Sequence of chain A:
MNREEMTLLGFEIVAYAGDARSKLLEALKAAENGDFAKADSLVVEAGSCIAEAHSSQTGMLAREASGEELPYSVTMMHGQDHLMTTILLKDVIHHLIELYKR

Residue-level contacts at the interface:
Residue L96 in chain A interacts with residue L96 in chain B (closest heavy-atom distance 3.8 Å).
Residue M84 in chain A contacts residue H82 in chain B (closest heavy-atom distance 3.6 Å).
Residue E64 in chain A is in contact with residue T7 in chain B (closest heavy-atom distance 3.3 Å).
Residue M84 in chain A interacts with residue R21 in chain B (closest heavy-atom distance 4.5 Å).
Residue M77 in chain A contacts residue M77 in chain B (closest heavy-atom distance 3.8 Å).
Residue M60 in chain A interacts with residue V74 in chain B (closest heavy-atom distance 3.9 Å).
Residue P71 in chain A is in contact with residue Y72 in chain B (closest heavy-atom distance 3.9 Å).
Residue L88 in chain A contacts residue R21 in chain B (closest heavy-atom distance 3.2 Å).
Residue Q80 in chain A contacts residue M77 in chain B (closest heavy-atom distance 3.7 Å).
Residue A65 in chain A contacts residue F11 in chain B (closest heavy-atom distance 3.9 Å).
Residue L88 in chain A is in contact with residue T85 in chain B (closest heavy-atom distance 3.3 Å).
Residue E64 in chain A contacts residue V74 in chain B (closest heavy-atom distance 3.0 Å).
Residue E98 in chain A interacts with residue Y100 in chain B (closest heavy-atom distance 3.9 Å).
Residue E64 in chain A contacts residue M76 in chain B (closest heavy-atom distance 4.8 Å).
Residue E68 in chain A is in contact with residue R3 in chain B (closest heavy-atom distance 4.7 Å).
Residue E98 in chain A interacts with residue E32 in chain B (closest heavy-atom distance 4.3 Å).
Residue Y72 in chain A is in contact with residue Y72 in chain B (closest heavy-atom distance 3.5 Å).
Residue D91 in chain A interacts with residue R21 in chain B (closest heavy-atom distance 3.4 Å).
Residue E69 in chain A interacts with residue R3 in chain B (closest heavy-atom distance 4.6 Å).
Residue L88 in chain A is in contact with residue L88 in chain B (closest heavy-atom distance 4.2 Å).
Residue R102 in chain A is in contact with residue E32 in chain B (closest heavy-atom distance 2.9 Å).
Residue R102 in chain A is in contact with residue Y100 in chain B (closest heavy-atom distance 3.5 Å).
Residue L99 in chain A is in contact with residue Y100 in chain B (closest heavy-atom distance 3.5 Å).
Residue L61 in chain A contacts residue H78 in chain B (closest heavy-atom distance 3.6 Å).
Residue H95 in chain A is in contact with residue K29 in chain B (closest heavy-atom distance 4.1 Å).
Residue E64 in chain A interacts with residue T75 in chain B (closest heavy-atom distance 2.9 Å).
Residue V92 in chain A contacts residue L89 in chain B (closest heavy-atom distance 3.9 Å).
Residue H95 in chain A is in contact with residue E32 in chain B (closest heavy-atom distance 3.4 Å).
Residue G67 in chain A contacts residue R3 in chain B (closest heavy-atom distance 3.7 Å).
Residue E64 in chain A interacts with residue S73 in chain B (closest heavy-atom distance 2.9 Å).
Residue D91 in chain A interacts with residue L25 in chain B (closest heavy-atom distance 4.2 Å).
Residue L61 in chain A interacts with residue V74 in chain B (closest heavy-atom distance 3.5 Å).
Residue L61 in chain A contacts residue T75 in chain B (closest heavy-atom distance 4.2 Å).
Residue M76 in chain A contacts residue M77 in chain B (closest heavy-atom distance 4.6 Å).
Residue L70 in chain A is in contact with residue Y72 in chain B (closest heavy-atom distance 3.8 Å).
Residue D81 in chain A is in contact with residue D81 in chain B (closest heavy-atom distance 2.9 Å).
Residue I87 in chain A is in contact with residue R21 in chain B (closest heavy-atom distance 3.9 Å).
Residue V92 in chain A interacts with residue L28 in chain B (closest heavy-atom distance 3.7 Å).
Residue M84 in chain A is in contact with residue D81 in chain B (closest heavy-atom distance 3.6 Å).
Residue Q80 in chain A contacts residue H78 in chain B (closest heavy-atom distance 4.6 Å).
Residue H94 in chain A is in contact with residue K29 in chain B (closest heavy-atom distance 4.2 Å).
Residue T85 in chain A interacts with residue T85 in chain B (closest heavy-atom distance 4.2 Å).
Residue Q57 in chain A is in contact with residue H78 in chain B (closest heavy-atom distance 3.4 Å).
Residue H94 in chain A interacts with residue E32 in chain B (closest heavy-atom distance 3.1 Å).
Residue L88 in chain A interacts with residue L89 in chain B (closest heavy-atom distance 4.1 Å).
Residue Q80 in chain A interacts with residue D81 in chain B (closest heavy-atom distance 3.6 Å).
Residue M84 in chain A is in contact with residue H78 in chain B (closest heavy-atom distance 3.7 Å).
Residue M84 in chain A contacts residue T85 in chain B (closest heavy-atom distance 3.8 Å).
Residue H95 in chain A is in contact with residue L28 in chain B (closest heavy-atom distance 3.7 Å).
Residue L99 in chain A interacts with residue L96 in chain B (closest heavy-atom distance 3.8 Å).
Residue H95 in chain A is in contact with residue Y100 in chain B (closest heavy-atom distance 3.0 Å).
Residue L99 in chain A is in contact with residue L99 in chain B (closest heavy-atom distance 3.8 Å).
Residue E64 in chain A is in contact with residue Y72 in chain B (closest heavy-atom distance 4.6 Å).
Residue V92 in chain A interacts with residue L96 in chain B (closest heavy-atom distance 4.0 Å).
Residue E64 in chain A interacts with residue R3 in chain B (closest heavy-atom distance 3.8 Å).
Residue L70 in chain A is in contact with residue V74 in chain B (closest heavy-atom distance 3.9 Å).

This data describes a binding interaction between two proteins.

Sequence of chain B:
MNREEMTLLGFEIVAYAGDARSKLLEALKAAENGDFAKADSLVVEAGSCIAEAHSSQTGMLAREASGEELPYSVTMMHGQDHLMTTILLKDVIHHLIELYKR